Interface contacts:
Residue Y91 in the second protein is in contact with residue H42 in the first protein (closest heavy-atom distance 3.2 Å).
Residue Y91 in the second protein is in contact with residue W70 in the first protein (closest heavy-atom distance 4.3 Å).
Residue Y91 in the second protein is in contact with residue D45 in the first protein (closest heavy-atom distance 4.8 Å).
Residue Y32 in the second protein contacts residue H42 in the first protein (closest heavy-atom distance 2.9 Å).
Residue Y32 in the second protein is in contact with residue D45 in the first protein (closest heavy-atom distance 2.8 Å).
Residue S94 in the second protein interacts with residue W70 in the first protein (closest heavy-atom distance 4.4 Å).
Residue R93 in the second protein interacts with residue Y71 in the first protein (closest heavy-atom distance 3.5 Å).
Residue Y32 in the second protein is in contact with residue A44 in the first protein (closest heavy-atom distance 4.3 Å).
Residue S94 in the second protein interacts with residue Y71 in the first protein (closest heavy-atom distance 3.2 Å).
Residue Y91 in the second protein interacts with residue Q41 in the first protein (closest heavy-atom distance 4.0 Å).
Residue Y96 in the second protein interacts with residue A44 in the first protein (closest heavy-atom distance 4.4 Å).
Residue Y96 in the second protein is in contact with residue H42 in the first protein (closest heavy-atom distance 3.2 Å).

These two protein chains interact to form a complex.

Sequence of the second protein:
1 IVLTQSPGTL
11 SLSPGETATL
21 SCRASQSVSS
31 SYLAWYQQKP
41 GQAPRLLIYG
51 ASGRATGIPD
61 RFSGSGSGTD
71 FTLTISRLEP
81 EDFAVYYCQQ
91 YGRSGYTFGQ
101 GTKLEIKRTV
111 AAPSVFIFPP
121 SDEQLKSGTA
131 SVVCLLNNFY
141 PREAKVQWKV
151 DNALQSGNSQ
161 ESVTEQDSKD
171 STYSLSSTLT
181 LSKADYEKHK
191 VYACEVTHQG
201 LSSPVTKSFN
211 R

Sequence of the first protein:
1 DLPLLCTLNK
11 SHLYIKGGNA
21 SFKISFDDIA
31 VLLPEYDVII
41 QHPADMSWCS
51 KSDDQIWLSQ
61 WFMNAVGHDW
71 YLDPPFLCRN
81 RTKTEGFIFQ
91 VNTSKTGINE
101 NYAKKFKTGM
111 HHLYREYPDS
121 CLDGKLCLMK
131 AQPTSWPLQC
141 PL